Sequence of the first protein:
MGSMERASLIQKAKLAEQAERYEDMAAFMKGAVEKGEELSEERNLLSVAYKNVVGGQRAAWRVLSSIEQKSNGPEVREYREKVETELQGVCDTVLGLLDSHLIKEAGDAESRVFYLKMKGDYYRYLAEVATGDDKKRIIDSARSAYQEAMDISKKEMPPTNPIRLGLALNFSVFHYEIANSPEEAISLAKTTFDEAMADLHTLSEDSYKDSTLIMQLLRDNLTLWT

Residue-level contacts at the interface:
Residue V51 in the first protein is in contact with residue S13 in the second protein (closest heavy-atom distance 3.6 Å).
Residue N47 in the first protein contacts residue S13 in the second protein (closest heavy-atom distance 4.2 Å).
Residue K54 in the first protein contacts residue P9 in the second protein (closest heavy-atom distance 4.7 Å).
Residue V51 in the first protein contacts residue R12 in the second protein (closest heavy-atom distance 3.9 Å).
Residue Y24 in the first protein interacts with residue R11 in the second protein (closest heavy-atom distance 4.0 Å).
Residue V51 in the first protein contacts residue R11 in the second protein (closest heavy-atom distance 3.5 Å).
Residue L179 in the first protein contacts residue I8 in the second protein (closest heavy-atom distance 3.6 Å).
Residue V183 in the first protein is in contact with residue A5 in the second protein (closest heavy-atom distance 4.6 Å).
Residue G58 in the first protein contacts residue R11 in the second protein (closest heavy-atom distance 3.5 Å).
Residue N55 in the first protein interacts with residue R11 in the second protein (closest heavy-atom distance 2.9 Å).
Residue I224 in the first protein interacts with residue I8 in the second protein (closest heavy-atom distance 4.3 Å).
Residue E187 in the first protein interacts with residue A5 in the second protein (closest heavy-atom distance 3.1 Å).
Residue E19 in the first protein contacts residue R11 in the second protein (closest heavy-atom distance 4.5 Å).
Residue Y186 in the first protein interacts with residue A5 in the second protein (closest heavy-atom distance 4.8 Å).
Residue W235 in the first protein is in contact with residue A5 in the second protein (closest heavy-atom distance 3.5 Å).
Residue N180 in the first protein contacts residue I8 in the second protein (closest heavy-atom distance 2.9 Å).
Residue E19 in the first protein contacts residue R12 in the second protein (closest heavy-atom distance 3.8 Å).
Residue G59 in the first protein is in contact with residue R11 in the second protein (closest heavy-atom distance 4.2 Å).
Residue N231 in the first protein contacts residue A5 in the second protein (closest heavy-atom distance 3.8 Å).
Residue V183 in the first protein contacts residue G6 in the second protein (closest heavy-atom distance 3.5 Å).
Residue K54 in the first protein interacts with residue I8 in the second protein (closest heavy-atom distance 4.9 Å).
Residue N55 in the first protein contacts residue R12 in the second protein (closest heavy-atom distance 4.8 Å).
Residue S50 in the first protein interacts with residue G10 in the second protein (closest heavy-atom distance 4.5 Å).
Residue V51 in the first protein is in contact with residue G10 in the second protein (closest heavy-atom distance 3.6 Å).
Residue L48 in the first protein is in contact with residue S13 in the second protein (closest heavy-atom distance 3.5 Å).
Residue E19 in the first protein is in contact with residue S13 in the second protein (closest heavy-atom distance 2.7 Å).
Residue L227 in the first protein interacts with residue I8 in the second protein (closest heavy-atom distance 4.3 Å).
Residue L179 in the first protein is in contact with residue G6 in the second protein (closest heavy-atom distance 3.9 Å).
Residue K54 in the first protein interacts with residue G10 in the second protein (closest heavy-atom distance 3.6 Å).
Residue K54 in the first protein is in contact with residue R11 in the second protein (closest heavy-atom distance 3.7 Å).
Residue L227 in the first protein is in contact with residue P9 in the second protein (closest heavy-atom distance 3.8 Å).
Residue N55 in the first protein interacts with residue G10 in the second protein (closest heavy-atom distance 4.7 Å).
Residue L234 in the first protein interacts with residue A5 in the second protein (closest heavy-atom distance 3.3 Å).
Residue K127 in the first protein contacts residue I8 in the second protein (closest heavy-atom distance 3.9 Å).
Residue G176 in the first protein is in contact with residue I8 in the second protein (closest heavy-atom distance 3.6 Å).
Residue N231 in the first protein contacts residue G6 in the second protein (closest heavy-atom distance 3.0 Å).

Sequence of the second protein:
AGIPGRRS

This data describes a binding interaction between two proteins.